Contacts between the two chains:
Residue T309 in protein 1 contacts residue G110 in protein 2 (closest heavy-atom distance 3.0 Å).
Residue F303 in protein 1 interacts with residue D111 in protein 2 (closest heavy-atom distance 3.9 Å).
Residue T309 in protein 1 interacts with residue D111 in protein 2 (closest heavy-atom distance 3.2 Å).
Residue S81 in protein 1 contacts residue S107 in protein 2 (closest heavy-atom distance 3.4 Å).
Residue A87 in protein 1 is in contact with residue M125 in protein 2 (closest heavy-atom distance 3.7 Å).
Residue P301 in protein 1 is in contact with residue K112 in protein 2 (closest heavy-atom distance 3.5 Å).
Residue C86 in protein 1 is in contact with residue I102 in protein 2 (closest heavy-atom distance 4.0 Å).
Residue I310 in protein 1 is in contact with residue K112 in protein 2 (closest heavy-atom distance 3.9 Å).
Residue S81 in protein 1 contacts residue G106 in protein 2 (closest heavy-atom distance 2.9 Å).
Residue A341 in protein 1 is in contact with residue M125 in protein 2 (closest heavy-atom distance 3.4 Å).
Residue A341 in protein 1 interacts with residue V121 in protein 2 (closest heavy-atom distance 4.0 Å).
Residue A80 in protein 1 interacts with residue Q108 in protein 2 (closest heavy-atom distance 3.6 Å).
Residue V90 in protein 1 is in contact with residue Y126 in protein 2 (closest heavy-atom distance 3.4 Å).
Residue F338 in protein 1 interacts with residue R120 in protein 2 (closest heavy-atom distance 3.5 Å).
Residue V258 in protein 1 interacts with residue K112 in protein 2 (closest heavy-atom distance 4.0 Å).
Residue E342 in protein 1 interacts with residue R124 in protein 2 (closest heavy-atom distance 2.8 Å).
Residue F93 in protein 1 contacts residue T100 in protein 2 (closest heavy-atom distance 3.7 Å).
Residue I310 in protein 1 is in contact with residue D111 in protein 2 (closest heavy-atom distance 3.2 Å).
Residue T308 in protein 1 is in contact with residue E113 in protein 2 (closest heavy-atom distance 3.4 Å).
Residue F93 in protein 1 interacts with residue V99 in protein 2 (closest heavy-atom distance 3.4 Å).
Residue F330 in protein 1 interacts with residue D117 in protein 2 (closest heavy-atom distance 3.6 Å).
Residue E331 in protein 1 contacts residue R120 in protein 2 (closest heavy-atom distance 2.8 Å).
Residue E307 in protein 1 contacts residue S114 in protein 2 (closest heavy-atom distance 3.7 Å).
Residue T308 in protein 1 contacts residue S114 in protein 2 (closest heavy-atom distance 3.3 Å).
Residue P301 in protein 1 interacts with residue E113 in protein 2 (closest heavy-atom distance 3.8 Å).
Residue F93 in protein 1 contacts residue Q98 in protein 2 (closest heavy-atom distance 3.5 Å).
Residue T308 in protein 1 contacts residue D111 in protein 2 (closest heavy-atom distance 3.5 Å).
Residue F303 in protein 1 contacts residue K112 in protein 2 (closest heavy-atom distance 3.8 Å).
Residue R83 in protein 1 interacts with residue E113 in protein 2 (closest heavy-atom distance 2.7 Å).
Residue Y101 in protein 1 contacts residue G106 in protein 2 (closest heavy-atom distance 4.0 Å).
Residue T82 in protein 1 interacts with residue S107 in protein 2 (closest heavy-atom distance 3.6 Å).
Residue A80 in protein 1 contacts residue G106 in protein 2 (closest heavy-atom distance 3.3 Å).
Residue F338 in protein 1 interacts with residue R124 in protein 2 (closest heavy-atom distance 3.7 Å).
Residue R83 in protein 1 is in contact with residue V121 in protein 2 (closest heavy-atom distance 3.5 Å).
Residue F93 in protein 1 is in contact with residue N72 in protein 2 (closest heavy-atom distance 3.4 Å).
Residue A97 in protein 1 interacts with residue Q98 in protein 2 (closest heavy-atom distance 4.0 Å).
Residue A80 in protein 1 contacts residue S107 in protein 2 (closest heavy-atom distance 3.6 Å).
Residue H304 in protein 1 contacts residue D117 in protein 2 (closest heavy-atom distance 2.7 Å).
Residue P301 in protein 1 contacts residue Q108 in protein 2 (closest heavy-atom distance 4.0 Å).
Residue D94 in protein 1 is in contact with residue N72 in protein 2 (closest heavy-atom distance 2.9 Å).
Residue F338 in protein 1 contacts residue V121 in protein 2 (closest heavy-atom distance 3.9 Å).
Residue F338 in protein 1 interacts with residue D117 in protein 2 (closest heavy-atom distance 3.8 Å).
Residue D339 in protein 1 interacts with residue R124 in protein 2 (closest heavy-atom distance 3.0 Å).
Residue R85 in protein 1 is in contact with residue T100 in protein 2 (closest heavy-atom distance 3.6 Å).
Residue E89 in protein 1 is in contact with residue V99 in protein 2 (closest heavy-atom distance 3.8 Å).
Residue E307 in protein 1 interacts with residue K116 in protein 2 (closest heavy-atom distance 3.1 Å).
Residue K59 in protein 1 is in contact with residue N72 in protein 2 (closest heavy-atom distance 4.0 Å).
Residue T82 in protein 1 interacts with residue Q108 in protein 2 (closest heavy-atom distance 3.1 Å).
Residue C86 in protein 1 interacts with residue Y126 in protein 2 (closest heavy-atom distance 3.5 Å).
Residue V90 in protein 1 interacts with residue M125 in protein 2 (closest heavy-atom distance 3.7 Å).
Residue M262 in protein 1 interacts with residue Q108 in protein 2 (closest heavy-atom distance 3.4 Å).
Residue T308 in protein 1 interacts with residue G110 in protein 2 (closest heavy-atom distance 3.4 Å).
Residue V90 in protein 1 is in contact with residue N72 in protein 2 (closest heavy-atom distance 3.7 Å).
Residue C86 in protein 1 contacts residue L122 in protein 2 (closest heavy-atom distance 3.8 Å).
Residue Q98 in protein 1 is in contact with residue Q98 in protein 2 (closest heavy-atom distance 3.2 Å).
Residue R83 in protein 1 is in contact with residue M125 in protein 2 (closest heavy-atom distance 3.9 Å).
Residue T308 in protein 1 is in contact with residue K112 in protein 2 (closest heavy-atom distance 3.7 Å).
Residue R85 in protein 1 interacts with residue Y101 in protein 2 (closest heavy-atom distance 2.8 Å).
Residue E89 in protein 1 contacts residue T100 in protein 2 (closest heavy-atom distance 2.8 Å).
Residue C86 in protein 1 interacts with residue M125 in protein 2 (closest heavy-atom distance 3.9 Å).

Sequence of protein 1:
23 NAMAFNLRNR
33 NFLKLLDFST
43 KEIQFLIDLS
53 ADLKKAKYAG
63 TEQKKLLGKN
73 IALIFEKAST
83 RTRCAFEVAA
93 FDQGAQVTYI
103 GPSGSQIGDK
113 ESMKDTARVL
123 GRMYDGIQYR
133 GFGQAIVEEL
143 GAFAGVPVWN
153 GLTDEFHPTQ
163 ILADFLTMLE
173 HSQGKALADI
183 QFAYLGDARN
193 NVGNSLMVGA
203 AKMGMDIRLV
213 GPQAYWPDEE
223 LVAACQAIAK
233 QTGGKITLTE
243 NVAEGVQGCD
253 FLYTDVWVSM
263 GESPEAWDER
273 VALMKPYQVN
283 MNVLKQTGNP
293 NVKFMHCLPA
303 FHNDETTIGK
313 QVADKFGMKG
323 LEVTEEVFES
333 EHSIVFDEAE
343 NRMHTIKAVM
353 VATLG

Sequence of protein 2:
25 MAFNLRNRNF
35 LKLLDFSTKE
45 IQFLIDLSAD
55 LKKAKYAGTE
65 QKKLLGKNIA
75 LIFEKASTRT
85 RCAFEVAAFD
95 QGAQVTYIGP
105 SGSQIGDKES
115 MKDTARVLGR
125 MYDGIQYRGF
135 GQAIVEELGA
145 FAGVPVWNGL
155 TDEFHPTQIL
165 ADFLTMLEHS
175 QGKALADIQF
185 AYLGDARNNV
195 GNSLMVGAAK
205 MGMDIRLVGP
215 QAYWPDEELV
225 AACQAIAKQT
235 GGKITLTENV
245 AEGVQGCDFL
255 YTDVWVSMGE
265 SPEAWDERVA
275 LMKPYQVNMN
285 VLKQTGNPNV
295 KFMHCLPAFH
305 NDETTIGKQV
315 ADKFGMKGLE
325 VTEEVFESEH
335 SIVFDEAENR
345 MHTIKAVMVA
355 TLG

The following describes two proteins that form a bound complex.